These two protein chains interact to form a complex.

Sequence of chain B:
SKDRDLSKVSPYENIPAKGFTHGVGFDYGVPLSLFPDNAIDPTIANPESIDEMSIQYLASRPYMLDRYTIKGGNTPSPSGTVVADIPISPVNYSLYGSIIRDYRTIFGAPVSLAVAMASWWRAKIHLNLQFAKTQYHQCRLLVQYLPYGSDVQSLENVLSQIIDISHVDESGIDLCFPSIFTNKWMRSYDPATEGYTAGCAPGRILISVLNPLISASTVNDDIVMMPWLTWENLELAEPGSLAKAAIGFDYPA

Sequence of chain A:
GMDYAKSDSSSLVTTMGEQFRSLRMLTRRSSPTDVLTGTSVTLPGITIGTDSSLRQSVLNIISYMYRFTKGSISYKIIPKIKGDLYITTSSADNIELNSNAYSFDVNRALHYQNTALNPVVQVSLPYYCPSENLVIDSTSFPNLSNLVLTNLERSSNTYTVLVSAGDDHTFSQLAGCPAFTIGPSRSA

Residue-level contacts at the interface:
Residue I247 in chain B interacts with residue S55 in chain A (closest heavy-atom distance 2.8 Å).
Residue D102 in chain B contacts residue R188 in chain A (closest heavy-atom distance 2.8 Å).
Residue K244 in chain B is in contact with residue F182 in chain A (closest heavy-atom distance 3.3 Å).
Residue Y103 in chain B contacts residue S187 in chain A (closest heavy-atom distance 3.3 Å).
Residue K244 in chain B is in contact with residue Q58 in chain A (closest heavy-atom distance 3.3 Å).
Residue K244 in chain B contacts residue T183 in chain A (closest heavy-atom distance 3.0 Å).
Residue P47 in chain B contacts residue Q175 in chain A (closest heavy-atom distance 3.3 Å).
Residue S160 in chain B contacts residue Y6 in chain A (closest heavy-atom distance 2.7 Å).
Residue P31 in chain B contacts residue S126 in chain A (closest heavy-atom distance 3.3 Å).
Residue F20 in chain B interacts with residue S32 in chain A (closest heavy-atom distance 3.1 Å).
Residue A246 in chain B interacts with residue A181 in chain A (closest heavy-atom distance 3.1 Å).
Residue R122 in chain B is in contact with residue S12 in chain A (closest heavy-atom distance 3.3 Å).
Residue L113 in chain B interacts with residue C179 in chain A (closest heavy-atom distance 3.5 Å).
Residue E52 in chain B is in contact with residue Y68 in chain A (closest heavy-atom distance 3.0 Å).
Residue K184 in chain B is in contact with residue T17 in chain A (closest heavy-atom distance 3.4 Å).
Residue Y28 in chain B is in contact with residue Q124 in chain A (closest heavy-atom distance 3.5 Å).
Residue A45 in chain B interacts with residue K72 in chain A (closest heavy-atom distance 3.4 Å).
Residue I40 in chain B is in contact with residue D170 in chain A (closest heavy-atom distance 2.7 Å).
Residue P42 in chain B is in contact with residue K72 in chain A (closest heavy-atom distance 2.5 Å).
Residue Y251 in chain B is in contact with residue L56 in chain A (closest heavy-atom distance 3.4 Å).
Residue N38 in chain B interacts with residue P128 in chain A (closest heavy-atom distance 3.3 Å).
Residue D51 in chain B is in contact with residue R26 in chain A (closest heavy-atom distance 3.3 Å).
Residue A245 in chain B contacts residue Q58 in chain A (closest heavy-atom distance 3.0 Å).
Residue G108 in chain B interacts with residue C179 in chain A (closest heavy-atom distance 3.4 Å).
Residue F177 in chain B is in contact with residue Y6 in chain A (closest heavy-atom distance 3.5 Å).
Residue Y189 in chain B contacts residue G185 in chain A (closest heavy-atom distance 3.5 Å).
Residue C176 in chain B interacts with residue D5 in chain A (closest heavy-atom distance 3.1 Å).
Residue M117 in chain B is in contact with residue I64 in chain A (closest heavy-atom distance 3.5 Å).
Residue F107 in chain B interacts with residue A181 in chain A (closest heavy-atom distance 3.4 Å).
Residue L32 in chain B is in contact with residue V125 in chain A (closest heavy-atom distance 3.5 Å).
Residue D174 in chain B interacts with residue G3 in chain A (closest heavy-atom distance 3.1 Å).
Residue P252 in chain B interacts with residue S55 in chain A (closest heavy-atom distance 3.4 Å).
Residue P42 in chain B interacts with residue T172 in chain A (closest heavy-atom distance 3.4 Å).
Residue A243 in chain B contacts residue T183 in chain A (closest heavy-atom distance 3.3 Å).
Residue A17 in chain B contacts residue Q124 in chain A (closest heavy-atom distance 3.4 Å).
Residue L236 in chain B contacts residue F22 in chain A (closest heavy-atom distance 3.5 Å).
Residue P252 in chain B interacts with residue R57 in chain A (closest heavy-atom distance 3.4 Å).
Residue D250 in chain B interacts with residue L56 in chain A (closest heavy-atom distance 3.2 Å).
Residue V30 in chain B interacts with residue Q124 in chain A (closest heavy-atom distance 3.5 Å).
Residue I99 in chain B contacts residue R188 in chain A (closest heavy-atom distance 3.3 Å).
Residue S33 in chain B interacts with residue Y130 in chain A (closest heavy-atom distance 2.6 Å).
Residue P110 in chain B is in contact with residue C179 in chain A (closest heavy-atom distance 3.2 Å).
Residue M53 in chain B interacts with residue L25 in chain A (closest heavy-atom distance 3.2 Å).
Residue E235 in chain B interacts with residue Q21 in chain A (closest heavy-atom distance 2.4 Å).
Residue M53 in chain B is in contact with residue Y68 in chain A (closest heavy-atom distance 3.3 Å).
Residue P239 in chain B interacts with residue R31 in chain A (closest heavy-atom distance 3.5 Å).
Residue I247 in chain B interacts with residue S54 in chain A (closest heavy-atom distance 3.4 Å).
Residue L242 in chain B is in contact with residue I184 in chain A (closest heavy-atom distance 3.2 Å).
Residue K244 in chain B contacts residue L56 in chain A (closest heavy-atom distance 3.2 Å).
Residue I247 in chain B interacts with residue D53 in chain A (closest heavy-atom distance 3.0 Å).
Residue E52 in chain B is in contact with residue Q175 in chain A (closest heavy-atom distance 2.9 Å).
Residue T105 in chain B contacts residue F182 in chain A (closest heavy-atom distance 3.5 Å).
Residue T21 in chain B contacts residue R31 in chain A (closest heavy-atom distance 3.3 Å).
Residue I106 in chain B interacts with residue F182 in chain A (closest heavy-atom distance 3.0 Å).
Residue V30 in chain B contacts residue S126 in chain A (closest heavy-atom distance 3.2 Å).
Residue D250 in chain B contacts residue S55 in chain A (closest heavy-atom distance 3.1 Å).
Residue A39 in chain B is in contact with residue D170 in chain A (closest heavy-atom distance 3.5 Å).
Residue L32 in chain B contacts residue S126 in chain A (closest heavy-atom distance 3.0 Å).
Residue K184 in chain B interacts with residue S13 in chain A (closest heavy-atom distance 3.3 Å).
Residue D102 in chain B interacts with residue S187 in chain A (closest heavy-atom distance 3.5 Å).